Sequence of protein 1:
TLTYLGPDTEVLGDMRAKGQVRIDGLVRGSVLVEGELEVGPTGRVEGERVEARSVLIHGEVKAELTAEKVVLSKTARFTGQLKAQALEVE

This data describes a binding interaction between two proteins.

Residue-level contacts at the interface:
Residue T89 in protein 1 contacts residue A94 in protein 2 (closest heavy-atom distance 4.1 Å).
Residue Q91 in protein 1 contacts residue Q91 in protein 2 (closest heavy-atom distance 2.8 Å).
Residue A96 in protein 1 interacts with residue R87 in protein 2 (closest heavy-atom distance 3.6 Å).
Residue G90 in protein 1 contacts residue K93 in protein 2 (closest heavy-atom distance 3.8 Å).
Residue L97 in protein 1 interacts with residue L92 in protein 2 (closest heavy-atom distance 4.2 Å).
Residue L97 in protein 1 is in contact with residue L82 in protein 2 (closest heavy-atom distance 3.5 Å).
Residue G90 in protein 1 is in contact with residue L92 in protein 2 (closest heavy-atom distance 3.5 Å).
Residue L92 in protein 1 is in contact with residue Q91 in protein 2 (closest heavy-atom distance 3.3 Å).
Residue K93 in protein 1 contacts residue L92 in protein 2 (closest heavy-atom distance 4.8 Å).
Residue L97 in protein 1 is in contact with residue L97 in protein 2 (closest heavy-atom distance 4.8 Å).
Residue A94 in protein 1 interacts with residue T89 in protein 2 (closest heavy-atom distance 4.1 Å).
Residue R87 in protein 1 is in contact with residue E98 in protein 2 (closest heavy-atom distance 4.5 Å).
Residue S83 in protein 1 contacts residue V99 in protein 2 (closest heavy-atom distance 3.6 Å).
Residue G90 in protein 1 interacts with residue Q95 in protein 2 (closest heavy-atom distance 4.8 Å).
Residue L82 in protein 1 interacts with residue V99 in protein 2 (closest heavy-atom distance 4.0 Å).
Residue T89 in protein 1 contacts residue Q95 in protein 2 (closest heavy-atom distance 3.1 Å).
Residue R87 in protein 1 contacts residue L97 in protein 2 (closest heavy-atom distance 3.6 Å).
Residue V99 in protein 1 interacts with residue V99 in protein 2 (closest heavy-atom distance 3.6 Å).
Residue A94 in protein 1 is in contact with residue Q91 in protein 2 (closest heavy-atom distance 5.0 Å).
Residue K93 in protein 1 contacts residue G90 in protein 2 (closest heavy-atom distance 3.8 Å).
Residue K84 in protein 1 is in contact with residue K84 in protein 2 (closest heavy-atom distance 4.5 Å).
Residue L92 in protein 1 contacts residue L92 in protein 2 (closest heavy-atom distance 2.6 Å).
Residue V99 in protein 1 interacts with residue S83 in protein 2 (closest heavy-atom distance 3.2 Å).
Residue L92 in protein 1 interacts with residue F88 in protein 2 (closest heavy-atom distance 4.7 Å).
Residue F88 in protein 1 is in contact with residue L97 in protein 2 (closest heavy-atom distance 3.1 Å).
Residue A86 in protein 1 is in contact with residue E98 in protein 2 (closest heavy-atom distance 4.6 Å).
Residue F88 in protein 1 is in contact with residue L92 in protein 2 (closest heavy-atom distance 5.0 Å).
Residue Q95 in protein 1 is in contact with residue T89 in protein 2 (closest heavy-atom distance 2.8 Å).
Residue L97 in protein 1 interacts with residue T89 in protein 2 (closest heavy-atom distance 4.9 Å).
Residue F88 in protein 1 contacts residue A96 in protein 2 (closest heavy-atom distance 3.7 Å).
Residue A96 in protein 1 contacts residue F88 in protein 2 (closest heavy-atom distance 3.5 Å).
Residue L97 in protein 1 interacts with residue F88 in protein 2 (closest heavy-atom distance 2.8 Å).
Residue E98 in protein 1 interacts with residue R87 in protein 2 (closest heavy-atom distance 4.0 Å).
Residue A86 in protein 1 interacts with residue L97 in protein 2 (closest heavy-atom distance 3.9 Å).
Residue T89 in protein 1 is in contact with residue A96 in protein 2 (closest heavy-atom distance 4.7 Å).
Residue Q95 in protein 1 interacts with residue G90 in protein 2 (closest heavy-atom distance 4.7 Å).
Residue A96 in protein 1 contacts residue T89 in protein 2 (closest heavy-atom distance 4.3 Å).
Residue L92 in protein 1 is in contact with residue G90 in protein 2 (closest heavy-atom distance 3.3 Å).
Residue Q91 in protein 1 is in contact with residue A94 in protein 2 (closest heavy-atom distance 4.9 Å).
Residue K93 in protein 1 is in contact with residue Q91 in protein 2 (closest heavy-atom distance 2.9 Å).
Residue Q95 in protein 1 contacts residue F88 in protein 2 (closest heavy-atom distance 4.1 Å).
Residue V99 in protein 1 interacts with residue L82 in protein 2 (closest heavy-atom distance 3.8 Å).
Residue L82 in protein 1 interacts with residue L97 in protein 2 (closest heavy-atom distance 3.9 Å).
Residue G90 in protein 1 is in contact with residue A94 in protein 2 (closest heavy-atom distance 3.0 Å).
Residue E98 in protein 1 contacts residue A86 in protein 2 (closest heavy-atom distance 4.4 Å).
Residue Q91 in protein 1 is in contact with residue K93 in protein 2 (closest heavy-atom distance 3.7 Å).
Residue Q91 in protein 1 is in contact with residue L92 in protein 2 (closest heavy-atom distance 3.3 Å).
Residue Q95 in protein 1 is in contact with residue R87 in protein 2 (closest heavy-atom distance 4.4 Å).
Residue L92 in protein 1 contacts residue L97 in protein 2 (closest heavy-atom distance 4.0 Å).
Residue F88 in protein 1 interacts with residue Q95 in protein 2 (closest heavy-atom distance 4.0 Å).
Residue A94 in protein 1 interacts with residue G90 in protein 2 (closest heavy-atom distance 3.0 Å).
Residue V99 in protein 1 interacts with residue K84 in protein 2 (closest heavy-atom distance 4.5 Å).
Residue L97 in protein 1 interacts with residue R87 in protein 2 (closest heavy-atom distance 3.3 Å).
Residue K84 in protein 1 contacts residue V99 in protein 2 (closest heavy-atom distance 4.3 Å).
Residue V99 in protein 1 contacts residue A86 in protein 2 (closest heavy-atom distance 4.4 Å).
Residue L92 in protein 1 is in contact with residue K93 in protein 2 (closest heavy-atom distance 4.7 Å).
Residue L97 in protein 1 contacts residue A86 in protein 2 (closest heavy-atom distance 4.2 Å).

Sequence of protein 2:
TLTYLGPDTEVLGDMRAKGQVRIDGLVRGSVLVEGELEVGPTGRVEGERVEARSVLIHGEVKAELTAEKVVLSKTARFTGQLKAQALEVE